This data describes a binding interaction between two proteins.

Sequence of the second protein:
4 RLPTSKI

Interface contacts:
Residue S19 in the first protein interacts with residue K9 in the second protein (closest heavy-atom distance 3.7 Å).
Residue T21 in the first protein interacts with residue T7 in the second protein (closest heavy-atom distance 3.8 Å).
Residue H66 in the first protein is in contact with residue P6 in the second protein (closest heavy-atom distance 3.5 Å).
Residue S19 in the first protein contacts residue I10 in the second protein (closest heavy-atom distance 4.8 Å).
Residue I20 in the first protein contacts residue P6 in the second protein (closest heavy-atom distance 3.9 Å).
Residue L16 in the first protein contacts residue I10 in the second protein (closest heavy-atom distance 2.7 Å).
Residue G17 in the first protein contacts residue I10 in the second protein (closest heavy-atom distance 3.0 Å).
Residue G22 in the first protein is in contact with residue P6 in the second protein (closest heavy-atom distance 3.9 Å).
Residue H36 in the first protein contacts residue K9 in the second protein (closest heavy-atom distance 4.4 Å).
Residue H26 in the first protein is in contact with residue P6 in the second protein (closest heavy-atom distance 3.2 Å).
Residue I20 in the first protein is in contact with residue T7 in the second protein (closest heavy-atom distance 3.2 Å).
Residue S19 in the first protein contacts residue T7 in the second protein (closest heavy-atom distance 3.9 Å).
Residue H66 in the first protein interacts with residue T7 in the second protein (closest heavy-atom distance 4.1 Å).
Residue I20 in the first protein contacts residue I10 in the second protein (closest heavy-atom distance 4.0 Å).
Residue V70 in the first protein contacts residue I10 in the second protein (closest heavy-atom distance 4.0 Å).
Residue L73 in the first protein is in contact with residue I10 in the second protein (closest heavy-atom distance 3.7 Å).
Residue H26 in the first protein interacts with residue L5 in the second protein (closest heavy-atom distance 3.5 Å).
Residue E34 in the first protein is in contact with residue K9 in the second protein (closest heavy-atom distance 4.6 Å).
Residue T21 in the first protein interacts with residue L5 in the second protein (closest heavy-atom distance 3.4 Å).
Residue G22 in the first protein interacts with residue L5 in the second protein (closest heavy-atom distance 4.6 Å).
Residue S33 in the first protein is in contact with residue T7 in the second protein (closest heavy-atom distance 3.9 Å).
Residue I18 in the first protein contacts residue K9 in the second protein (closest heavy-atom distance 3.7 Å).
Residue S19 in the first protein is in contact with residue S8 in the second protein (closest heavy-atom distance 3.3 Å).
Residue I18 in the first protein is in contact with residue S8 in the second protein (closest heavy-atom distance 4.1 Å).
Residue I20 in the first protein interacts with residue S8 in the second protein (closest heavy-atom distance 3.0 Å).
Residue G15 in the first protein is in contact with residue I10 in the second protein (closest heavy-atom distance 3.6 Å).
Residue H36 in the first protein contacts residue I10 in the second protein (closest heavy-atom distance 4.7 Å).
Residue S74 in the first protein interacts with residue I10 in the second protein (closest heavy-atom distance 4.0 Å).
Residue V28 in the first protein interacts with residue L5 in the second protein (closest heavy-atom distance 4.3 Å).
Residue H26 in the first protein is in contact with residue R4 in the second protein (closest heavy-atom distance 4.7 Å).
Residue I18 in the first protein is in contact with residue I10 in the second protein (closest heavy-atom distance 2.9 Å).
Residue T21 in the first protein interacts with residue P6 in the second protein (closest heavy-atom distance 2.7 Å).
Residue V70 in the first protein is in contact with residue S8 in the second protein (closest heavy-atom distance 3.8 Å).
Residue H66 in the first protein interacts with residue S8 in the second protein (closest heavy-atom distance 3.0 Å).

Sequence of the first protein:
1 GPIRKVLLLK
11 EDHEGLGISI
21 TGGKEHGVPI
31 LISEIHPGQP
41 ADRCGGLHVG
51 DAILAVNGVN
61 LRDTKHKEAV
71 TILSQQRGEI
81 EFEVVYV